Sequence of the first protein:
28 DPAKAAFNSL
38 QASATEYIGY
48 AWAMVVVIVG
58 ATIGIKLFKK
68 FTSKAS

The following describes two proteins that form a bound complex.

Contacts between the two chains:
Residue I76 in the second protein interacts with residue A58 in the first protein (closest heavy-atom distance 3.0 Å).
Residue L77 in the second protein interacts with residue F65 in the first protein (closest heavy-atom distance 3.5 Å).
Residue F85 in the second protein is in contact with residue F68 in the first protein (closest heavy-atom distance 4.1 Å).
Residue I88 in the second protein interacts with residue T69 in the first protein (closest heavy-atom distance 3.8 Å).
Residue F69 in the second protein is in contact with residue G57 in the first protein (closest heavy-atom distance 3.6 Å).
Residue L75 in the second protein is in contact with residue V54 in the first protein (closest heavy-atom distance 4.3 Å).
Residue Q71 in the second protein contacts residue V54 in the first protein (closest heavy-atom distance 3.7 Å).
Residue F85 in the second protein interacts with residue F65 in the first protein (closest heavy-atom distance 4.8 Å).
Residue A81 in the second protein interacts with residue F65 in the first protein (closest heavy-atom distance 3.6 Å).
Residue V73 in the second protein interacts with residue A58 in the first protein (closest heavy-atom distance 4.2 Å).
Residue I76 in the second protein contacts residue G57 in the first protein (closest heavy-atom distance 4.9 Å).
Residue I76 in the second protein contacts residue G61 in the first protein (closest heavy-atom distance 4.0 Å).
Residue G72 in the second protein interacts with residue G57 in the first protein (closest heavy-atom distance 4.3 Å).
Residue F69 in the second protein is in contact with residue V56 in the first protein (closest heavy-atom distance 3.5 Å).
Residue I88 in the second protein interacts with residue A72 in the first protein (closest heavy-atom distance 4.2 Å).
Residue V73 in the second protein contacts residue G57 in the first protein (closest heavy-atom distance 3.4 Å).
Residue F69 in the second protein is in contact with residue V53 in the first protein (closest heavy-atom distance 3.8 Å).
Residue V73 in the second protein interacts with residue G61 in the first protein (closest heavy-atom distance 3.9 Å).
Residue I88 in the second protein interacts with residue F68 in the first protein (closest heavy-atom distance 4.6 Å).
Residue D68 in the second protein is in contact with residue V53 in the first protein (closest heavy-atom distance 4.0 Å).
Residue F69 in the second protein is in contact with residue I60 in the first protein (closest heavy-atom distance 4.4 Å).
Residue L82 in the second protein contacts residue F65 in the first protein (closest heavy-atom distance 3.7 Å).
Residue I76 in the second protein contacts residue I62 in the first protein (closest heavy-atom distance 3.5 Å).
Residue G72 in the second protein interacts with residue A58 in the first protein (closest heavy-atom distance 3.8 Å).
Residue G72 in the second protein contacts residue V54 in the first protein (closest heavy-atom distance 3.5 Å).

Sequence of the second protein:
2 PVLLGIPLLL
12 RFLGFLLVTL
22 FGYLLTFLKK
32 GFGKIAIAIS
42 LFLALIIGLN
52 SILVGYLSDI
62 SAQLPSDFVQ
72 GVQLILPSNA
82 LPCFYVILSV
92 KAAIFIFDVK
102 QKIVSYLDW